Residue-level contacts at the interface:
Residue L406 in protein 1 is in contact with residue E171 in protein 2 (closest heavy-atom distance 4.8 Å).
Residue L406 in protein 1 contacts residue L170 in protein 2 (closest heavy-atom distance 3.9 Å).

Sequence of protein 1:
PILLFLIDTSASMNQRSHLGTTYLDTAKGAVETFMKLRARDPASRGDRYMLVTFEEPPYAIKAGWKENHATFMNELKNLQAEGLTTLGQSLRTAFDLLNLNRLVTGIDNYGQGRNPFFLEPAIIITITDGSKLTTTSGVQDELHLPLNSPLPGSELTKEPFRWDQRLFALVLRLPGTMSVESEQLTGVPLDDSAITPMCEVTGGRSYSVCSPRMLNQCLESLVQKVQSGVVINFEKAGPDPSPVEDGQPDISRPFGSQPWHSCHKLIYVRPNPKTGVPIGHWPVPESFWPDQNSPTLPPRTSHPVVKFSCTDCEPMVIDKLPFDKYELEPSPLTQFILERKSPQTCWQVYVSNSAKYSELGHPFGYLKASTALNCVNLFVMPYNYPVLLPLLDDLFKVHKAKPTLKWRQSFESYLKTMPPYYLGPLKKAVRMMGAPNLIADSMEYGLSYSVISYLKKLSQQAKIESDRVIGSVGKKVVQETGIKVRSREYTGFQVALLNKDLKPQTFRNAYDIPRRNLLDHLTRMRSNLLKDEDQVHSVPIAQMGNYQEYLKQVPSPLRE

Sequence of protein 2:
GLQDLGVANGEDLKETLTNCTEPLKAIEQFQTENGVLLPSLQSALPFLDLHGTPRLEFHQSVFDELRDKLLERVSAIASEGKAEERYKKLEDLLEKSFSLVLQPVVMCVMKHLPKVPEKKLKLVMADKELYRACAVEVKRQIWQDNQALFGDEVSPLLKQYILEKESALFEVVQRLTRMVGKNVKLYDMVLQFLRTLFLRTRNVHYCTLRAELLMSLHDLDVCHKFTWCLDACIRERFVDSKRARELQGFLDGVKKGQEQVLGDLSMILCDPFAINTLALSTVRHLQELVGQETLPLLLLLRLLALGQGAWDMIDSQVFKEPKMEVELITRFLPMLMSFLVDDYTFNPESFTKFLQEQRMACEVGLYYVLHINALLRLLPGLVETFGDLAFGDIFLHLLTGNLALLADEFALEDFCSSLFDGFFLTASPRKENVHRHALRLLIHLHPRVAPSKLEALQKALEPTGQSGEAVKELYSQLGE

These two protein chains interact to form a complex.